This data describes a binding interaction between two proteins.

Sequence of chain B:
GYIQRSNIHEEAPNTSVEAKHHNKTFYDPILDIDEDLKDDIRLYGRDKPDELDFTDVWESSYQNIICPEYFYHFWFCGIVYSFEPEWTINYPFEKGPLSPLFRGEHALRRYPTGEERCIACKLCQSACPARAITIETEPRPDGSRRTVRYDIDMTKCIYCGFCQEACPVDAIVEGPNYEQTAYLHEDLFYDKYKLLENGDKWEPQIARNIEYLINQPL

Interface contacts:
Residue A200 in chain B is in contact with residue S132 in chain A (closest heavy-atom distance 3.6 Å).
Residue Y201 in chain B contacts residue N133 in chain A (closest heavy-atom distance 3.4 Å).
Residue Q223 in chain B is in contact with residue Y106 in chain A (closest heavy-atom distance 3.3 Å).
Residue D218 in chain B is in contact with residue Y123 in chain A (closest heavy-atom distance 3.4 Å).
Residue Y109 in chain B is in contact with residue G91 in chain A (closest heavy-atom distance 3.5 Å).
Residue F111 in chain B is in contact with residue F80 in chain A (closest heavy-atom distance 3.6 Å).
Residue P130 in chain B contacts residue H122 in chain A (closest heavy-atom distance 3.6 Å).
Residue E112 in chain B contacts residue Q74 in chain A (closest heavy-atom distance 3.2 Å).
Residue S117 in chain B interacts with residue Q105 in chain A (closest heavy-atom distance 2.5 Å).
Residue N227 in chain B interacts with residue Q105 in chain A (closest heavy-atom distance 3.3 Å).
Residue F111 in chain B is in contact with residue K34 in chain A (closest heavy-atom distance 2.8 Å).
Residue F207 in chain B interacts with residue H138 in chain A (closest heavy-atom distance 2.5 Å).
Residue E221 in chain B contacts residue L124 in chain A (closest heavy-atom distance 3.7 Å).
Residue T199 in chain B is in contact with residue N130 in chain A (closest heavy-atom distance 3.1 Å).
Residue F111 in chain B contacts residue V78 in chain A (closest heavy-atom distance 3.2 Å).
Residue P222 in chain B contacts residue V119 in chain A (closest heavy-atom distance 3.7 Å).
Residue K219 in chain B interacts with residue V96 in chain A (closest heavy-atom distance 3.1 Å).
Residue Y109 in chain B interacts with residue N90 in chain A (closest heavy-atom distance 3.2 Å).
Residue R167 in chain B contacts residue Q156 in chain A (closest heavy-atom distance 2.7 Å).
Residue E104 in chain B interacts with residue H38 in chain A (closest heavy-atom distance 3.3 Å).
Residue Y129 in chain B contacts residue Y123 in chain A (closest heavy-atom distance 3.5 Å).
Residue K113 in chain B is in contact with residue H99 in chain A (closest heavy-atom distance 3.6 Å).
Residue D218 in chain B interacts with residue L124 in chain A (closest heavy-atom distance 3.5 Å).
Residue I107 in chain B contacts residue N73 in chain A (closest heavy-atom distance 3.6 Å).
Residue F111 in chain B contacts residue W77 in chain A (closest heavy-atom distance 3.3 Å).
Residue W105 in chain B is in contact with residue H71 in chain A (closest heavy-atom distance 3.2 Å).
Residue E204 in chain B is in contact with residue P140 in chain A (closest heavy-atom distance 3.5 Å).
Residue K219 in chain B interacts with residue Q126 in chain A (closest heavy-atom distance 3.5 Å).
Residue E197 in chain B interacts with residue G91 in chain A (closest heavy-atom distance 3.1 Å).
Residue P110 in chain B contacts residue S89 in chain A (closest heavy-atom distance 3.5 Å).
Residue P194 in chain B is in contact with residue H99 in chain A (closest heavy-atom distance 3.4 Å).
Residue E156 in chain B contacts residue R159 in chain A (closest heavy-atom distance 3.0 Å).
Residue K113 in chain B is in contact with residue G91 in chain A (closest heavy-atom distance 3.4 Å).
Residue L116 in chain B interacts with residue S103 in chain A (closest heavy-atom distance 2.9 Å).
Residue K113 in chain B contacts residue L102 in chain A (closest heavy-atom distance 3.5 Å).
Residue E197 in chain B interacts with residue N130 in chain A (closest heavy-atom distance 3.1 Å).
Residue R226 in chain B interacts with residue D108 in chain A (closest heavy-atom distance 2.6 Å).
Residue D218 in chain B is in contact with residue K125 in chain A (closest heavy-atom distance 2.9 Å).
Residue Q223 in chain B interacts with residue Q105 in chain A (closest heavy-atom distance 2.7 Å).
Residue P115 in chain B is in contact with residue N73 in chain A (closest heavy-atom distance 3.7 Å).
Residue K219 in chain B interacts with residue T128 in chain A (closest heavy-atom distance 3.1 Å).
Residue D205 in chain B is in contact with residue H138 in chain A (closest heavy-atom distance 3.0 Å).
Residue T199 in chain B contacts residue S132 in chain A (closest heavy-atom distance 3.6 Å).
Residue N108 in chain B contacts residue R37 in chain A (closest heavy-atom distance 3.3 Å).
Residue D209 in chain B interacts with residue H138 in chain A (closest heavy-atom distance 3.1 Å).
Residue P110 in chain B contacts residue F80 in chain A (closest heavy-atom distance 3.0 Å).
Residue P115 in chain B contacts residue S103 in chain A (closest heavy-atom distance 3.3 Å).
Residue Q223 in chain B interacts with residue G100 in chain A (closest heavy-atom distance 3.2 Å).
Residue E112 in chain B is in contact with residue N73 in chain A (closest heavy-atom distance 3.5 Å).
Residue R128 in chain B contacts residue Y123 in chain A (closest heavy-atom distance 3.6 Å).
Residue D205 in chain B contacts residue N137 in chain A (closest heavy-atom distance 3.4 Å).
Residue Q223 in chain B contacts residue H99 in chain A (closest heavy-atom distance 3.5 Å).
Residue W220 in chain B contacts residue V96 in chain A (closest heavy-atom distance 3.5 Å).
Residue E112 in chain B interacts with residue R76 in chain A (closest heavy-atom distance 3.3 Å).
Residue T106 in chain B contacts residue Q74 in chain A (closest heavy-atom distance 3.0 Å).
Residue E154 in chain B contacts residue R159 in chain A (closest heavy-atom distance 3.3 Å).
Residue Q223 in chain B interacts with residue V96 in chain A (closest heavy-atom distance 2.6 Å).
Residue T131 in chain B is in contact with residue H122 in chain A (closest heavy-atom distance 3.4 Å).
Residue E112 in chain B contacts residue R37 in chain A (closest heavy-atom distance 3.1 Å).
Residue G114 in chain B interacts with residue S103 in chain A (closest heavy-atom distance 3.5 Å).

Sequence of chain A:
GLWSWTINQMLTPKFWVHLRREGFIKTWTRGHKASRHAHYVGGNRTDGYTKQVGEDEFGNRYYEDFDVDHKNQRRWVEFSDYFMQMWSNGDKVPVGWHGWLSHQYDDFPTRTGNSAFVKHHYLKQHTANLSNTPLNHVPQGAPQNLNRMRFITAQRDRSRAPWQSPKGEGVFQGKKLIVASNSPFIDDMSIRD